Contacts between the two chains:
Residue S113 in protein 1 is in contact with residue F12 in protein 2 (closest heavy-atom distance 3.3 Å).
Residue Q71 in protein 1 interacts with residue T7 in protein 2 (closest heavy-atom distance 4.4 Å).
Residue S75 in protein 1 is in contact with residue P10 in protein 2 (closest heavy-atom distance 3.6 Å).
Residue S75 in protein 1 interacts with residue F9 in protein 2 (closest heavy-atom distance 3.3 Å).
Residue G79 in protein 1 is in contact with residue P10 in protein 2 (closest heavy-atom distance 3.5 Å).
Residue L60 in protein 1 contacts residue P10 in protein 2 (closest heavy-atom distance 4.6 Å).
Residue L114 in protein 1 interacts with residue F12 in protein 2 (closest heavy-atom distance 3.5 Å).
Residue S75 in protein 1 is in contact with residue F8 in protein 2 (closest heavy-atom distance 3.1 Å).
Residue D61 in protein 1 interacts with residue T7 in protein 2 (closest heavy-atom distance 4.5 Å).
Residue A78 in protein 1 interacts with residue F9 in protein 2 (closest heavy-atom distance 4.3 Å).
Residue G79 in protein 1 is in contact with residue F12 in protein 2 (closest heavy-atom distance 3.7 Å).
Residue Y87 in protein 1 is in contact with residue F14 in protein 2 (closest heavy-atom distance 3.0 Å).
Residue S113 in protein 1 contacts residue E13 in protein 2 (closest heavy-atom distance 3.0 Å).
Residue G79 in protein 1 is in contact with residue F9 in protein 2 (closest heavy-atom distance 3.9 Å).
Residue Q71 in protein 1 is in contact with residue P6 in protein 2 (closest heavy-atom distance 4.3 Å).
Residue E115 in protein 1 is in contact with residue E13 in protein 2 (closest heavy-atom distance 4.3 Å).
Residue L114 in protein 1 interacts with residue P10 in protein 2 (closest heavy-atom distance 4.3 Å).
Residue K111 in protein 1 is in contact with residue F14 in protein 2 (closest heavy-atom distance 2.6 Å).
Residue L112 in protein 1 interacts with residue E13 in protein 2 (closest heavy-atom distance 3.1 Å).
Residue D61 in protein 1 contacts residue F8 in protein 2 (closest heavy-atom distance 3.1 Å).
Residue F43 in protein 1 interacts with residue F12 in protein 2 (closest heavy-atom distance 4.2 Å).
Residue L76 in protein 1 is in contact with residue P10 in protein 2 (closest heavy-atom distance 4.4 Å).
Residue L114 in protein 1 interacts with residue R11 in protein 2 (closest heavy-atom distance 3.4 Å).
Residue I82 in protein 1 is in contact with residue F9 in protein 2 (closest heavy-atom distance 4.2 Å).
Residue L114 in protein 1 contacts residue E13 in protein 2 (closest heavy-atom distance 3.0 Å).
Residue L76 in protein 1 is in contact with residue F12 in protein 2 (closest heavy-atom distance 4.1 Å).
Residue K111 in protein 1 is in contact with residue E13 in protein 2 (closest heavy-atom distance 3.6 Å).
Residue L80 in protein 1 interacts with residue F12 in protein 2 (closest heavy-atom distance 3.0 Å).
Residue S75 in protein 1 contacts residue T7 in protein 2 (closest heavy-atom distance 3.8 Å).
Residue A83 in protein 1 interacts with residue F12 in protein 2 (closest heavy-atom distance 3.4 Å).
Residue D59 in protein 1 contacts residue P10 in protein 2 (closest heavy-atom distance 3.4 Å).
Residue L112 in protein 1 contacts residue F14 in protein 2 (closest heavy-atom distance 3.7 Å).
Residue E115 in protein 1 contacts residue R11 in protein 2 (closest heavy-atom distance 3.2 Å).
Residue L112 in protein 1 is in contact with residue F12 in protein 2 (closest heavy-atom distance 3.6 Å).
Residue I56 in protein 1 contacts residue F12 in protein 2 (closest heavy-atom distance 4.5 Å).
Residue S113 in protein 1 contacts residue F14 in protein 2 (closest heavy-atom distance 4.4 Å).
Residue S113 in protein 1 interacts with residue R11 in protein 2 (closest heavy-atom distance 4.3 Å).

Sequence of protein 1:
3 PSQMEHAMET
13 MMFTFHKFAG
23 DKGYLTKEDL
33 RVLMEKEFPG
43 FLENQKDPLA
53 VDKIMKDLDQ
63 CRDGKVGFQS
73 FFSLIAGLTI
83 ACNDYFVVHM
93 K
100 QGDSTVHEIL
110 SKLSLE

These two protein chains interact to form a complex.

Sequence of protein 2:
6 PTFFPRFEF